This data describes a binding interaction between two proteins.

Residue-level contacts at the interface:
Residue V101 in the first protein interacts with residue V26 in the second protein (closest heavy-atom distance 3.7 Å).
Residue K98 in the first protein contacts residue D30 in the second protein (closest heavy-atom distance 3.6 Å).
Residue V101 in the first protein is in contact with residue D27 in the second protein (closest heavy-atom distance 4.6 Å).
Residue K98 in the first protein interacts with residue V29 in the second protein (closest heavy-atom distance 3.6 Å).
Residue K98 in the first protein contacts residue D31 in the second protein (closest heavy-atom distance 3.2 Å).
Residue V102 in the first protein interacts with residue V26 in the second protein (closest heavy-atom distance 4.6 Å).
Residue V101 in the first protein interacts with residue V29 in the second protein (closest heavy-atom distance 4.2 Å).
Residue A99 in the first protein is in contact with residue D31 in the second protein (closest heavy-atom distance 4.2 Å).

Sequence of the second protein:
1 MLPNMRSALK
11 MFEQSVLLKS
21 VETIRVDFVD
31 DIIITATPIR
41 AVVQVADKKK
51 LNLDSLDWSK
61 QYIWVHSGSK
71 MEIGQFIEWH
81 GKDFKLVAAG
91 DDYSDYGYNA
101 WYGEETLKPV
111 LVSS

Sequence of the first protein:
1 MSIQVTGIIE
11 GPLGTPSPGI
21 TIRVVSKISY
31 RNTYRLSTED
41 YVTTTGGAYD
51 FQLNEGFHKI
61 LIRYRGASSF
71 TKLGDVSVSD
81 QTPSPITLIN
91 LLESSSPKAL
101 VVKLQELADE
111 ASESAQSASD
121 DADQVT